Sequence of chain A:
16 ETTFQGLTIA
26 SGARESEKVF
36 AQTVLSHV

Contacts between the two chains:
Residue A29 in chain B contacts residue A25 in chain A (closest heavy-atom distance 4.2 Å).
Residue A29 in chain B interacts with residue G27 in chain A (closest heavy-atom distance 2.8 Å).
Residue V37 in chain B interacts with residue R29 in chain A (closest heavy-atom distance 4.2 Å).
Residue I35 in chain B contacts residue R29 in chain A (closest heavy-atom distance 2.9 Å).
Residue L17 in chain B contacts residue I24 in chain A (closest heavy-atom distance 3.7 Å).
Residue I32 in chain B interacts with residue L22 in chain A (closest heavy-atom distance 3.9 Å).
Residue I20 in chain B contacts residue S26 in chain A (closest heavy-atom distance 3.5 Å).
Residue E21 in chain B contacts residue S26 in chain A (closest heavy-atom distance 3.3 Å).
Residue V30 in chain B contacts residue G27 in chain A (closest heavy-atom distance 3.7 Å).
Residue D33 in chain B is in contact with residue T23 in chain A (closest heavy-atom distance 2.8 Å).
Residue K34 in chain B contacts residue T23 in chain A (closest heavy-atom distance 4.5 Å).
Residue I32 in chain B contacts residue T23 in chain A (closest heavy-atom distance 3.4 Å).
Residue A106 in chain B interacts with residue F19 in chain A (closest heavy-atom distance 3.8 Å).
Residue A29 in chain B is in contact with residue S26 in chain A (closest heavy-atom distance 3.5 Å).
Residue T31 in chain B contacts residue T23 in chain A (closest heavy-atom distance 3.6 Å).
Residue L109 in chain B interacts with residue L22 in chain A (closest heavy-atom distance 4.2 Å).
Residue A29 in chain B is in contact with residue A28 in chain A (closest heavy-atom distance 3.8 Å).
Residue F51 in chain B interacts with residue F35 in chain A (closest heavy-atom distance 3.9 Å).
Residue D33 in chain B interacts with residue G21 in chain A (closest heavy-atom distance 4.5 Å).
Residue G16 in chain B interacts with residue T17 in chain A (closest heavy-atom distance 3.3 Å).
Residue L17 in chain B is in contact with residue E16 in chain A (closest heavy-atom distance 4.3 Å).
Residue L90 in chain B is in contact with residue F35 in chain A (closest heavy-atom distance 4.2 Å).
Residue V37 in chain B interacts with residue E32 in chain A (closest heavy-atom distance 3.8 Å).
Residue H39 in chain B is in contact with residue K33 in chain A (closest heavy-atom distance 4.0 Å).
Residue V30 in chain B is in contact with residue A25 in chain A (closest heavy-atom distance 3.2 Å).
Residue L17 in chain B interacts with residue S26 in chain A (closest heavy-atom distance 3.9 Å).
Residue D33 in chain B is in contact with residue L22 in chain A (closest heavy-atom distance 3.7 Å).
Residue F51 in chain B contacts residue L40 in chain A (closest heavy-atom distance 4.0 Å).
Residue L15 in chain B contacts residue I24 in chain A (closest heavy-atom distance 3.6 Å).
Residue L17 in chain B is in contact with residue T17 in chain A (closest heavy-atom distance 3.7 Å).
Residue I43 in chain B contacts residue L40 in chain A (closest heavy-atom distance 4.3 Å).
Residue H39 in chain B contacts residue F35 in chain A (closest heavy-atom distance 4.1 Å).
Residue H27 in chain B interacts with residue L40 in chain A (closest heavy-atom distance 3.7 Å).
Residue E14 in chain B is in contact with residue F19 in chain A (closest heavy-atom distance 3.6 Å).
Residue K34 in chain B contacts residue R29 in chain A (closest heavy-atom distance 4.4 Å).
Residue L90 in chain B contacts residue V39 in chain A (closest heavy-atom distance 4.0 Å).
Residue L15 in chain B interacts with residue T18 in chain A (closest heavy-atom distance 4.5 Å).
Residue R53 in chain B contacts residue F35 in chain A (closest heavy-atom distance 3.6 Å).
Residue T31 in chain B is in contact with residue A28 in chain A (closest heavy-atom distance 3.5 Å).
Residue T110 in chain B is in contact with residue L22 in chain A (closest heavy-atom distance 4.3 Å).
Residue L15 in chain B contacts residue F19 in chain A (closest heavy-atom distance 3.6 Å).
Residue T31 in chain B contacts residue I24 in chain A (closest heavy-atom distance 3.2 Å).
Residue L17 in chain B contacts residue A25 in chain A (closest heavy-atom distance 4.2 Å).
Residue V37 in chain B contacts residue A28 in chain A (closest heavy-atom distance 3.6 Å).
Residue T31 in chain B is in contact with residue A25 in chain A (closest heavy-atom distance 2.8 Å).
Residue T31 in chain B contacts residue G27 in chain A (closest heavy-atom distance 2.7 Å).
Residue V30 in chain B contacts residue I24 in chain A (closest heavy-atom distance 3.9 Å).
Residue I32 in chain B interacts with residue I24 in chain A (closest heavy-atom distance 4.0 Å).
Residue T110 in chain B contacts residue F19 in chain A (closest heavy-atom distance 3.9 Å).
Residue V113 in chain B contacts residue L22 in chain A (closest heavy-atom distance 4.2 Å).
Residue F51 in chain B is in contact with residue A36 in chain A (closest heavy-atom distance 3.8 Å).
Residue L15 in chain B interacts with residue T17 in chain A (closest heavy-atom distance 3.4 Å).
Residue F51 in chain B is in contact with residue V39 in chain A (closest heavy-atom distance 4.4 Å).
Residue H39 in chain B is in contact with residue E32 in chain A (closest heavy-atom distance 2.9 Å).
Residue T110 in chain B interacts with residue Q20 in chain A (closest heavy-atom distance 3.6 Å).
Residue V49 in chain B contacts residue L40 in chain A (closest heavy-atom distance 4.1 Å).
Residue H39 in chain B is in contact with residue A36 in chain A (closest heavy-atom distance 3.4 Å).
Residue E19 in chain B interacts with residue S26 in chain A (closest heavy-atom distance 3.4 Å).
Residue A41 in chain B contacts residue L40 in chain A (closest heavy-atom distance 3.7 Å).
Residue K34 in chain B interacts with residue E16 in chain A (closest heavy-atom distance 2.9 Å).

This data describes a binding interaction between two proteins.

Sequence of chain B:
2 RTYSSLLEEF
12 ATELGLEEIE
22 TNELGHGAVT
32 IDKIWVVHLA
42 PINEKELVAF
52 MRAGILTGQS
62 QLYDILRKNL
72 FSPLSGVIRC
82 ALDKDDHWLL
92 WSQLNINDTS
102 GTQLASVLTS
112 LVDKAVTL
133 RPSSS